These two protein chains interact to form a complex.

Sequence of the first protein:
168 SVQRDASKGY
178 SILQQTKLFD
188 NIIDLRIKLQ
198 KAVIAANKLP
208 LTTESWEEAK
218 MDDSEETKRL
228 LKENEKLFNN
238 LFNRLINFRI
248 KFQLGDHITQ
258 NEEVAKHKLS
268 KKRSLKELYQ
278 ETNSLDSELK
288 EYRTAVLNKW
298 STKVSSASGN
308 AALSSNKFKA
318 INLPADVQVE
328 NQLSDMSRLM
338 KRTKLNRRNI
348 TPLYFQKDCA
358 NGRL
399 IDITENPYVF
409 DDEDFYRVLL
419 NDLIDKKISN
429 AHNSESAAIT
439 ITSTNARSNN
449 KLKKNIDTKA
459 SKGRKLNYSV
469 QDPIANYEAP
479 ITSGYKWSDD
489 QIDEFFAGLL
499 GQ

Sequence of the second protein:
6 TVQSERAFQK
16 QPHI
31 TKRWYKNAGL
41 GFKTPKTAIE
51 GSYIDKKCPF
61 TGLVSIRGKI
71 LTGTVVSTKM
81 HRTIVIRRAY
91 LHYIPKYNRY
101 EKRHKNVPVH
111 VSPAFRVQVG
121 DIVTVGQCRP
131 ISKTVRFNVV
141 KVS

Interface contacts:
Residue I426 in the first protein interacts with residue V76 in the second protein (closest heavy-atom distance 4.3 Å).
Residue N443 in the first protein contacts residue K79 in the second protein (closest heavy-atom distance 4.2 Å).
Residue I426 in the first protein is in contact with residue R87 in the second protein (closest heavy-atom distance 4.2 Å).